Sequence of protein 2:
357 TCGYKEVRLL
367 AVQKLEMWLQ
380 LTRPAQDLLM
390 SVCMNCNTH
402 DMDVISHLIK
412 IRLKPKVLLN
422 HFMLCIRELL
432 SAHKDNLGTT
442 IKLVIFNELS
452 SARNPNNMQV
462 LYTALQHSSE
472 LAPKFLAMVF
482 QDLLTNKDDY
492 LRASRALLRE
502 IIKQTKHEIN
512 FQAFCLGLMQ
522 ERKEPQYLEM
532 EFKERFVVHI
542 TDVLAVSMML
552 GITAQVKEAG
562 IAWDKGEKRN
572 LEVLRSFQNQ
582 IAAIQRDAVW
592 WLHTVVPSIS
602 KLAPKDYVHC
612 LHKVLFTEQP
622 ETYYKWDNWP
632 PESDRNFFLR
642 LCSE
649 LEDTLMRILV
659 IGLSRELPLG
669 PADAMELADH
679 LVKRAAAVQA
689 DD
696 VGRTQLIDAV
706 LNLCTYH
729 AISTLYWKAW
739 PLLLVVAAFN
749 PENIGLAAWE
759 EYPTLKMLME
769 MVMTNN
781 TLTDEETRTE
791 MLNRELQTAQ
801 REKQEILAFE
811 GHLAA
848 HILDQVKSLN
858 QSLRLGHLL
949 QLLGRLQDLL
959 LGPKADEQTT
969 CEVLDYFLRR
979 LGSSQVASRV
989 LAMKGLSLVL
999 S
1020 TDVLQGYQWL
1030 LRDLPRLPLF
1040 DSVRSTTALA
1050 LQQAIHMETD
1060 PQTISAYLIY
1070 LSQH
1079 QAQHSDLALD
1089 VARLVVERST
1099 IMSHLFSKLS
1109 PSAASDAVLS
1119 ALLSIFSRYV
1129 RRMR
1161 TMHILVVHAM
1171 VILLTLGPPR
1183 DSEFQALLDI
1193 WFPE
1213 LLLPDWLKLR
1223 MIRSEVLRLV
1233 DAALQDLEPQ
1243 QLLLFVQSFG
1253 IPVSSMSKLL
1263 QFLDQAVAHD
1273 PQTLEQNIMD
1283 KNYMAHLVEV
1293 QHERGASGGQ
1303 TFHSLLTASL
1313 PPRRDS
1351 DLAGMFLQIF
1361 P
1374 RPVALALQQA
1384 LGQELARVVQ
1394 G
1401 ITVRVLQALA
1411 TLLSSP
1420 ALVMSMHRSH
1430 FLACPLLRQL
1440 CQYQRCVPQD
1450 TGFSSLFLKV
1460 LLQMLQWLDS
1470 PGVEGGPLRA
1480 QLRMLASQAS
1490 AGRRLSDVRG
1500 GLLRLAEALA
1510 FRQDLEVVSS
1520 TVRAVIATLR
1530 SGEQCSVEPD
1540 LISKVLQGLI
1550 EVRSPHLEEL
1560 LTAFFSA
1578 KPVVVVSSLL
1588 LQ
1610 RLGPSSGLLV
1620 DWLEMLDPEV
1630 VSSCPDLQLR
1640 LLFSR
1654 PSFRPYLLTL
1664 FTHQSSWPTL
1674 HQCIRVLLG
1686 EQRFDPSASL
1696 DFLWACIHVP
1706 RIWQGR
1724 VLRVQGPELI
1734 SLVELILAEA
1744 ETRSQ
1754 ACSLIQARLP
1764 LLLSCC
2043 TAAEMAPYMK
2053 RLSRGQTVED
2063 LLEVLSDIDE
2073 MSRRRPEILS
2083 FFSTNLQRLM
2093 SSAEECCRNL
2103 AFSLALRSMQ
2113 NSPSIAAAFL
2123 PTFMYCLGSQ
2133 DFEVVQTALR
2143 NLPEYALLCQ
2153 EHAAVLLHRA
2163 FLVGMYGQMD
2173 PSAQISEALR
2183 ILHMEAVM

Residue-level contacts at the interface:
Residue P1613 in protein 2 is in contact with residue D263 in protein 1 (closest heavy-atom distance 3.7 Å).
Residue P1554 in protein 2 interacts with residue P303 in protein 1 (closest heavy-atom distance 3.7 Å).
Residue F1656 in protein 2 interacts with residue P226 in protein 1 (closest heavy-atom distance 3.7 Å).
Residue P1613 in protein 2 is in contact with residue P264 in protein 1 (closest heavy-atom distance 3.6 Å).
Residue F1430 in protein 2 is in contact with residue Y353 in protein 1 (closest heavy-atom distance 3.2 Å).
Residue D1620 in protein 2 is in contact with residue S227 in protein 1 (closest heavy-atom distance 3.2 Å).
Residue H1555 in protein 2 contacts residue Y304 in protein 1 (closest heavy-atom distance 3.6 Å).
Residue F1430 in protein 2 is in contact with residue F388 in protein 1 (closest heavy-atom distance 3.2 Å).
Residue L1484 in protein 2 contacts residue N355 in protein 1 (closest heavy-atom distance 3.5 Å).
Residue H1555 in protein 2 is in contact with residue P303 in protein 1 (closest heavy-atom distance 3.6 Å).
Residue A1479 in protein 2 is in contact with residue E350 in protein 1 (closest heavy-atom distance 3.5 Å).
Residue D1696 in protein 2 contacts residue L187 in protein 1 (closest heavy-atom distance 3.4 Å).
Residue R1437 in protein 2 contacts residue Y353 in protein 1 (closest heavy-atom distance 3.4 Å).
Residue H1429 in protein 2 contacts residue D385 in protein 1 (closest heavy-atom distance 2.9 Å).
Residue C1440 in protein 2 is in contact with residue N355 in protein 1 (closest heavy-atom distance 3.3 Å).
Residue R1437 in protein 2 contacts residue S392 in protein 1 (closest heavy-atom distance 2.6 Å).
Residue A1700 in protein 2 contacts residue L187 in protein 1 (closest heavy-atom distance 3.7 Å).
Residue T1662 in protein 2 interacts with residue L187 in protein 1 (closest heavy-atom distance 3.8 Å).
Residue Q1382 in protein 2 contacts residue S440 in protein 1 (closest heavy-atom distance 3.5 Å).
Residue R1437 in protein 2 is in contact with residue H354 in protein 1 (closest heavy-atom distance 3.2 Å).
Residue G1710 in protein 2 is in contact with residue D151 in protein 1 (closest heavy-atom distance 3.1 Å).
Residue E1558 in protein 2 contacts residue Y304 in protein 1 (closest heavy-atom distance 2.8 Å).
Residue Q1381 in protein 2 contacts residue V395 in protein 1 (closest heavy-atom distance 3.7 Å).
Residue E1557 in protein 2 contacts residue P264 in protein 1 (closest heavy-atom distance 3.4 Å).
Residue R1437 in protein 2 is in contact with residue C352 in protein 1 (closest heavy-atom distance 2.7 Å).
Residue L1378 in protein 2 is in contact with residue E391 in protein 1 (closest heavy-atom distance 3.2 Å).
Residue Y1659 in protein 2 is in contact with residue S227 in protein 1 (closest heavy-atom distance 3.4 Å).
Residue W1708 in protein 2 is in contact with residue H150 in protein 1 (closest heavy-atom distance 3.3 Å).
Residue H1666 in protein 2 is in contact with residue L187 in protein 1 (closest heavy-atom distance 3.1 Å).
Residue Y1659 in protein 2 contacts residue V191 in protein 1 (closest heavy-atom distance 3.6 Å).
Residue Y1659 in protein 2 contacts residue Y225 in protein 1 (closest heavy-atom distance 3.5 Å).
Residue R1437 in protein 2 contacts residue N355 in protein 1 (closest heavy-atom distance 3.5 Å).
Residue G1616 in protein 2 contacts residue R265 in protein 1 (closest heavy-atom distance 3.5 Å).
Residue Q1709 in protein 2 is in contact with residue H150 in protein 1 (closest heavy-atom distance 3.6 Å).
Residue S1655 in protein 2 contacts residue S224 in protein 1 (closest heavy-atom distance 3.3 Å).
Residue P1554 in protein 2 is in contact with residue Y304 in protein 1 (closest heavy-atom distance 2.7 Å).
Residue P1613 in protein 2 is in contact with residue N262 in protein 1 (closest heavy-atom distance 3.7 Å).
Residue E1557 in protein 2 is in contact with residue R265 in protein 1 (closest heavy-atom distance 3.4 Å).
Residue P1434 in protein 2 interacts with residue S392 in protein 1 (closest heavy-atom distance 3.5 Å).
Residue P1658 in protein 2 contacts residue S224 in protein 1 (closest heavy-atom distance 3.3 Å).
Residue F1430 in protein 2 is in contact with residue D385 in protein 1 (closest heavy-atom distance 3.5 Å).
Residue G1616 in protein 2 contacts residue P226 in protein 1 (closest heavy-atom distance 3.3 Å).
Residue T1662 in protein 2 is in contact with residue T189 in protein 1 (closest heavy-atom distance 3.2 Å).
Residue S1655 in protein 2 is in contact with residue T223 in protein 1 (closest heavy-atom distance 3.5 Å).
Residue H1666 in protein 2 is in contact with residue A188 in protein 1 (closest heavy-atom distance 2.8 Å).
Residue R1437 in protein 2 is in contact with residue L393 in protein 1 (closest heavy-atom distance 3.5 Å).
Residue D1620 in protein 2 is in contact with residue T228 in protein 1 (closest heavy-atom distance 3.0 Å).
Residue Q1393 in protein 2 contacts residue Q442 in protein 1 (closest heavy-atom distance 3.0 Å).
Residue R1437 in protein 2 is in contact with residue L396 in protein 1 (closest heavy-atom distance 3.3 Å).
Residue P1705 in protein 2 is in contact with residue H150 in protein 1 (closest heavy-atom distance 3.7 Å).
Residue P1434 in protein 2 contacts residue Y353 in protein 1 (closest heavy-atom distance 3.8 Å).
Residue F1430 in protein 2 contacts residue Q384 in protein 1 (closest heavy-atom distance 3.5 Å).
Residue Q1709 in protein 2 interacts with residue D151 in protein 1 (closest heavy-atom distance 3.8 Å).
Residue E1557 in protein 2 contacts residue K266 in protein 1 (closest heavy-atom distance 2.8 Å).
Residue P1476 in protein 2 is in contact with residue Q349 in protein 1 (closest heavy-atom distance 3.5 Å).
Residue C1433 in protein 2 interacts with residue Y353 in protein 1 (closest heavy-atom distance 3.5 Å).
Residue T1662 in protein 2 is in contact with residue K194 in protein 1 (closest heavy-atom distance 3.7 Å).
Residue L1431 in protein 2 interacts with residue F388 in protein 1 (closest heavy-atom distance 3.6 Å).
Residue T1662 in protein 2 contacts residue V191 in protein 1 (closest heavy-atom distance 3.8 Å).
Residue D1620 in protein 2 contacts residue R265 in protein 1 (closest heavy-atom distance 2.7 Å).

The following describes two proteins that form a bound complex.

Sequence of protein 1:
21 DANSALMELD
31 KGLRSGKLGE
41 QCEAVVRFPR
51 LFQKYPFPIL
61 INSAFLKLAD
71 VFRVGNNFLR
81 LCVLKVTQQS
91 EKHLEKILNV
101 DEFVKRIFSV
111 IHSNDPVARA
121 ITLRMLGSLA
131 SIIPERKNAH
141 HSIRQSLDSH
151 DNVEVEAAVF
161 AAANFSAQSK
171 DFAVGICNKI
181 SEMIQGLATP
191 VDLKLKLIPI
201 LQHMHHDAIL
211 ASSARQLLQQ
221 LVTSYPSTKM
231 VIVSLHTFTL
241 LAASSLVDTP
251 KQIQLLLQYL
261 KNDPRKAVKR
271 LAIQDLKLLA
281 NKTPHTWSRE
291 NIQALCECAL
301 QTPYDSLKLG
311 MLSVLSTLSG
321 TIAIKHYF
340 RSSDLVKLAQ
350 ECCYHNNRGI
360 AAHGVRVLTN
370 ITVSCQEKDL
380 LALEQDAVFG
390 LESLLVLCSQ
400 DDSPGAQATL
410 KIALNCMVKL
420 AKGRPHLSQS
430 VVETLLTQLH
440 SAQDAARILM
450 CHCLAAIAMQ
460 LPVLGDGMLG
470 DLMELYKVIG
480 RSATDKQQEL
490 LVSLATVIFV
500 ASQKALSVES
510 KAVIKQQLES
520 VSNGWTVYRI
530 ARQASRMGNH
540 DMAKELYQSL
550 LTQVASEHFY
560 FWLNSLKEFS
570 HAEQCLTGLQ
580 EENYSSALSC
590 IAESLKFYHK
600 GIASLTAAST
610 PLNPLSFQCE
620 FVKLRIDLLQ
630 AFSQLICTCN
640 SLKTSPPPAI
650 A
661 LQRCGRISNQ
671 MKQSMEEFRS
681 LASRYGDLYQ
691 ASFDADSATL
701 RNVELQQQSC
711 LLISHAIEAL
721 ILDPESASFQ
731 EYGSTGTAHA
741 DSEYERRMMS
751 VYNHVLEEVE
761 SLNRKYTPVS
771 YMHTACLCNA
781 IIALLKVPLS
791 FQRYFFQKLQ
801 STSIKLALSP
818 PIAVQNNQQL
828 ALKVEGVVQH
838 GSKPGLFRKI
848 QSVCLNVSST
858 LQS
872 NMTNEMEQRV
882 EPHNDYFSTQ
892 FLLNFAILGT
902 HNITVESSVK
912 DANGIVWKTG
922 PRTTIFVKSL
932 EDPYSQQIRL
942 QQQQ